The following describes two proteins that form a bound complex.

Sequence of protein 2:
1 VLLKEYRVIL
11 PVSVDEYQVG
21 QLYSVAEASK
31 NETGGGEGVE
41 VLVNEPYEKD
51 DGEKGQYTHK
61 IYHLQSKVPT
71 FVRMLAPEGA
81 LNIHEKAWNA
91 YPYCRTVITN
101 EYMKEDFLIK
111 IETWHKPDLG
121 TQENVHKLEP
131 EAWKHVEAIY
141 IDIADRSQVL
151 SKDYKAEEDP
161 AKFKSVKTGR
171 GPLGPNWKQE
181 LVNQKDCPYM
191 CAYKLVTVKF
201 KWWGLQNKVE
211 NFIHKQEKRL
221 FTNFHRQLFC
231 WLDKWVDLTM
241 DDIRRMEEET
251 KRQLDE

Sequence of protein 1:
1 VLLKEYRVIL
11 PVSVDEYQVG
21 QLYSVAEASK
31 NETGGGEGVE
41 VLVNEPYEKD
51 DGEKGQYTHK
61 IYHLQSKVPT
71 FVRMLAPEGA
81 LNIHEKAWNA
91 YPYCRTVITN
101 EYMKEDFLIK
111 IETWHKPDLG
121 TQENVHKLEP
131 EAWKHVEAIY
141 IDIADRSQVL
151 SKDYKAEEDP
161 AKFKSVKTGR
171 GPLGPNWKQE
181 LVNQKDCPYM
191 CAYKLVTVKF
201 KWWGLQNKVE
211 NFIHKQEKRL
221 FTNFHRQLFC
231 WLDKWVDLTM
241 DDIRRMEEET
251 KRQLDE

Contacts between the two chains:
Residue M74 in protein 2 contacts residue L220 in protein 1 (closest heavy-atom distance 3.5 Å).
Residue T33 in protein 2 contacts residue K67 in protein 1 (closest heavy-atom distance 4.1 Å).
Residue T70 in protein 2 is in contact with residue S29 in protein 1 (closest heavy-atom distance 4.0 Å).
Residue K152 in protein 2 is in contact with residue E78 in protein 1 (closest heavy-atom distance 3.8 Å).
Residue L205 in protein 2 contacts residue W202 in protein 1 (closest heavy-atom distance 2.8 Å).
Residue L75 in protein 2 is in contact with residue F212 in protein 1 (closest heavy-atom distance 3.3 Å).
Residue K67 in protein 2 contacts residue K67 in protein 1 (closest heavy-atom distance 3.2 Å).
Residue P69 in protein 2 interacts with residue Y62 in protein 1 (closest heavy-atom distance 3.9 Å).
Residue E37 in protein 2 contacts residue T33 in protein 1 (closest heavy-atom distance 3.1 Å).
Residue I98 in protein 2 contacts residue F71 in protein 1 (closest heavy-atom distance 3.9 Å).
Residue E217 in protein 2 interacts with residue L75 in protein 1 (closest heavy-atom distance 3.9 Å).
Residue F71 in protein 2 is in contact with residue I83 in protein 1 (closest heavy-atom distance 3.9 Å).
Residue E32 in protein 2 interacts with residue P69 in protein 1 (closest heavy-atom distance 3.7 Å).
Residue W202 in protein 2 contacts residue L205 in protein 1 (closest heavy-atom distance 2.8 Å).
Residue P69 in protein 2 contacts residue L64 in protein 1 (closest heavy-atom distance 3.8 Å).
Residue Q216 in protein 2 contacts residue M74 in protein 1 (closest heavy-atom distance 2.8 Å).
Residue Y62 in protein 2 contacts residue P69 in protein 1 (closest heavy-atom distance 3.9 Å).
Residue E32 in protein 2 contacts residue V68 in protein 1 (closest heavy-atom distance 4.0 Å).
Residue G34 in protein 2 interacts with residue T33 in protein 1 (closest heavy-atom distance 3.9 Å).
Residue V72 in protein 2 contacts residue I83 in protein 1 (closest heavy-atom distance 3.4 Å).
Residue V68 in protein 2 is in contact with residue K67 in protein 1 (closest heavy-atom distance 4.3 Å).
Residue F212 in protein 2 interacts with residue P77 in protein 1 (closest heavy-atom distance 3.9 Å).
Residue F212 in protein 2 interacts with residue A76 in protein 1 (closest heavy-atom distance 4.4 Å).
Residue R219 in protein 2 interacts with residue M74 in protein 1 (closest heavy-atom distance 3.3 Å).
Residue S66 in protein 2 contacts residue E32 in protein 1 (closest heavy-atom distance 3.3 Å).
Residue E78 in protein 2 contacts residue K152 in protein 1 (closest heavy-atom distance 3.8 Å).
Residue S29 in protein 2 interacts with residue T70 in protein 1 (closest heavy-atom distance 4.0 Å).
Residue K67 in protein 2 contacts residue V68 in protein 1 (closest heavy-atom distance 4.3 Å).
Residue L75 in protein 2 is in contact with residue Q216 in protein 1 (closest heavy-atom distance 3.5 Å).
Residue Q216 in protein 2 is in contact with residue A76 in protein 1 (closest heavy-atom distance 3.4 Å).
Residue W203 in protein 2 contacts residue W203 in protein 1 (closest heavy-atom distance 3.5 Å).
Residue T33 in protein 2 interacts with residue E37 in protein 1 (closest heavy-atom distance 3.1 Å).
Residue E32 in protein 2 contacts residue S66 in protein 1 (closest heavy-atom distance 3.3 Å).
Residue L75 in protein 2 contacts residue I109 in protein 1 (closest heavy-atom distance 3.6 Å).
Residue I83 in protein 2 contacts residue V72 in protein 1 (closest heavy-atom distance 3.4 Å).
Residue K67 in protein 2 interacts with residue T33 in protein 1 (closest heavy-atom distance 4.1 Å).
Residue L64 in protein 2 is in contact with residue P69 in protein 1 (closest heavy-atom distance 3.8 Å).
Residue P77 in protein 2 contacts residue F212 in protein 1 (closest heavy-atom distance 3.9 Å).
Residue A76 in protein 2 interacts with residue F212 in protein 1 (closest heavy-atom distance 4.4 Å).
Residue Y62 in protein 2 interacts with residue F71 in protein 1 (closest heavy-atom distance 3.9 Å).
Residue T33 in protein 2 is in contact with residue G34 in protein 1 (closest heavy-atom distance 3.9 Å).
Residue L220 in protein 2 interacts with residue M74 in protein 1 (closest heavy-atom distance 3.5 Å).
Residue I109 in protein 2 interacts with residue L75 in protein 1 (closest heavy-atom distance 3.6 Å).
Residue T33 in protein 2 interacts with residue S66 in protein 1 (closest heavy-atom distance 2.6 Å).
Residue M74 in protein 2 is in contact with residue Q216 in protein 1 (closest heavy-atom distance 2.8 Å).
Residue F71 in protein 2 contacts residue Y62 in protein 1 (closest heavy-atom distance 3.9 Å).
Residue M74 in protein 2 is in contact with residue R219 in protein 1 (closest heavy-atom distance 3.3 Å).
Residue L75 in protein 2 contacts residue E217 in protein 1 (closest heavy-atom distance 3.9 Å).
Residue E32 in protein 2 interacts with residue T70 in protein 1 (closest heavy-atom distance 2.5 Å).
Residue F212 in protein 2 interacts with residue L75 in protein 1 (closest heavy-atom distance 3.3 Å).
Residue Q216 in protein 2 contacts residue L75 in protein 1 (closest heavy-atom distance 3.5 Å).
Residue T70 in protein 2 is in contact with residue E32 in protein 1 (closest heavy-atom distance 2.5 Å).
Residue F71 in protein 2 is in contact with residue I98 in protein 1 (closest heavy-atom distance 3.9 Å).
Residue A76 in protein 2 is in contact with residue Q216 in protein 1 (closest heavy-atom distance 3.4 Å).
Residue V68 in protein 2 contacts residue E32 in protein 1 (closest heavy-atom distance 4.0 Å).
Residue I83 in protein 2 interacts with residue F71 in protein 1 (closest heavy-atom distance 3.9 Å).
Residue P69 in protein 2 interacts with residue E32 in protein 1 (closest heavy-atom distance 3.7 Å).
Residue K67 in protein 2 interacts with residue P69 in protein 1 (closest heavy-atom distance 3.9 Å).
Residue S66 in protein 2 contacts residue T33 in protein 1 (closest heavy-atom distance 2.6 Å).
Residue P69 in protein 2 interacts with residue K67 in protein 1 (closest heavy-atom distance 3.9 Å).